Sequence of protein 1:
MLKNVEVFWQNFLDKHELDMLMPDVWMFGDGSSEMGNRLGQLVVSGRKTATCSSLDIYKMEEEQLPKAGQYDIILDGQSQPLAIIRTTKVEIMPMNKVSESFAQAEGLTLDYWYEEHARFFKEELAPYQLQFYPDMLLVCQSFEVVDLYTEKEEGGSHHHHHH

Residue-level contacts at the interface:
Residue S32 in protein 1 is in contact with residue Q78 in protein 2 (closest heavy-atom distance 3.5 Å).
Residue E157 in protein 1 contacts residue E62 in protein 2 (closest heavy-atom distance 2.6 Å).
Residue H120 in protein 1 is in contact with residue H166 in protein 2 (closest heavy-atom distance 3.3 Å).
Residue H166 in protein 1 is in contact with residue T51 in protein 2 (closest heavy-atom distance 2.8 Å).
Residue F123 in protein 1 is in contact with residue H166 in protein 2 (closest heavy-atom distance 3.7 Å).
Residue H166 in protein 1 is in contact with residue K48 in protein 2 (closest heavy-atom distance 2.9 Å).
Residue F28 in protein 1 contacts residue H166 in protein 2 (closest heavy-atom distance 3.2 Å).
Residue H163 in protein 1 interacts with residue Y58 in protein 2 (closest heavy-atom distance 3.4 Å).
Residue H166 in protein 1 is in contact with residue C52 in protein 2 (closest heavy-atom distance 3.0 Å).
Residue M1 in protein 1 contacts residue V25 in protein 2 (closest heavy-atom distance 3.1 Å).
Residue G31 in protein 1 is in contact with residue Q78 in protein 2 (closest heavy-atom distance 3.4 Å).
Residue C52 in protein 1 contacts residue H166 in protein 2 (closest heavy-atom distance 3.1 Å).
Residue H163 in protein 1 is in contact with residue E127 in protein 2 (closest heavy-atom distance 3.6 Å).
Residue H165 in protein 1 interacts with residue F28 in protein 2 (closest heavy-atom distance 3.5 Å).
Residue E127 in protein 1 is in contact with residue H164 in protein 2 (closest heavy-atom distance 3.1 Å).
Residue W26 in protein 1 interacts with residue H165 in protein 2 (closest heavy-atom distance 3.2 Å).
Residue G158 in protein 1 interacts with residue E62 in protein 2 (closest heavy-atom distance 2.9 Å).
Residue H164 in protein 1 contacts residue S53 in protein 2 (closest heavy-atom distance 3.6 Å).
Residue Y58 in protein 1 is in contact with residue H163 in protein 2 (closest heavy-atom distance 3.2 Å).
Residue G31 in protein 1 is in contact with residue S79 in protein 2 (closest heavy-atom distance 2.7 Å).
Residue H162 in protein 1 interacts with residue Y131 in protein 2 (closest heavy-atom distance 3.6 Å).
Residue H165 in protein 1 is in contact with residue G29 in protein 2 (closest heavy-atom distance 2.9 Å).
Residue E61 in protein 1 contacts residue H162 in protein 2 (closest heavy-atom distance 2.9 Å).
Residue S33 in protein 1 interacts with residue G31 in protein 2 (closest heavy-atom distance 3.0 Å).
Residue F28 in protein 1 interacts with residue H165 in protein 2 (closest heavy-atom distance 3.6 Å).
Residue F123 in protein 1 contacts residue H164 in protein 2 (closest heavy-atom distance 3.5 Å).
Residue T51 in protein 1 contacts residue H165 in protein 2 (closest heavy-atom distance 3.2 Å).
Residue I57 in protein 1 contacts residue H162 in protein 2 (closest heavy-atom distance 3.7 Å).
Residue E106 in protein 1 is in contact with residue H166 in protein 2 (closest heavy-atom distance 2.4 Å).
Residue G159 in protein 1 contacts residue K59 in protein 2 (closest heavy-atom distance 3.3 Å).
Residue M1 in protein 1 contacts residue M22 in protein 2 (closest heavy-atom distance 3.4 Å).
Residue L2 in protein 1 interacts with residue M22 in protein 2 (closest heavy-atom distance 3.0 Å).
Residue E127 in protein 1 is in contact with residue H162 in protein 2 (closest heavy-atom distance 3.7 Å).
Residue H164 in protein 1 interacts with residue E127 in protein 2 (closest heavy-atom distance 2.7 Å).
Residue M1 in protein 1 interacts with residue D24 in protein 2 (closest heavy-atom distance 3.7 Å).
Residue V25 in protein 1 contacts residue L2 in protein 2 (closest heavy-atom distance 3.4 Å).
Residue H164 in protein 1 is in contact with residue F123 in protein 2 (closest heavy-atom distance 3.5 Å).
Residue T51 in protein 1 contacts residue H166 in protein 2 (closest heavy-atom distance 2.9 Å).
Residue H165 in protein 1 interacts with residue W26 in protein 2 (closest heavy-atom distance 3.5 Å).
Residue H165 in protein 1 is in contact with residue C52 in protein 2 (closest heavy-atom distance 3.5 Å).
Residue K48 in protein 1 interacts with residue H166 in protein 2 (closest heavy-atom distance 2.7 Å).
Residue H164 in protein 1 interacts with residue D30 in protein 2 (closest heavy-atom distance 3.2 Å).
Residue E34 in protein 1 is in contact with residue S32 in protein 2 (closest heavy-atom distance 3.3 Å).
Residue H166 in protein 1 contacts residue H120 in protein 2 (closest heavy-atom distance 3.2 Å).
Residue H166 in protein 1 contacts residue F123 in protein 2 (closest heavy-atom distance 3.3 Å).
Residue E127 in protein 1 interacts with residue H163 in protein 2 (closest heavy-atom distance 3.6 Å).
Residue H166 in protein 1 contacts residue M35 in protein 2 (closest heavy-atom distance 3.5 Å).
Residue G159 in protein 1 is in contact with residue E63 in protein 2 (closest heavy-atom distance 3.4 Å).
Residue H164 in protein 1 is in contact with residue C52 in protein 2 (closest heavy-atom distance 3.5 Å).
Residue Y131 in protein 1 contacts residue H162 in protein 2 (closest heavy-atom distance 3.0 Å).
Residue G29 in protein 1 contacts residue H165 in protein 2 (closest heavy-atom distance 2.7 Å).
Residue H166 in protein 1 interacts with residue E106 in protein 2 (closest heavy-atom distance 3.3 Å).
Residue S160 in protein 1 is in contact with residue E63 in protein 2 (closest heavy-atom distance 3.0 Å).
Residue H163 in protein 1 contacts residue I57 in protein 2 (closest heavy-atom distance 3.2 Å).
Residue H164 in protein 1 contacts residue G29 in protein 2 (closest heavy-atom distance 3.6 Å).
Residue H165 in protein 1 contacts residue T51 in protein 2 (closest heavy-atom distance 3.1 Å).
Residue E63 in protein 1 interacts with residue H163 in protein 2 (closest heavy-atom distance 2.5 Å).
Residue S53 in protein 1 is in contact with residue H164 in protein 2 (closest heavy-atom distance 3.6 Å).
Residue H166 in protein 1 interacts with residue E119 in protein 2 (closest heavy-atom distance 2.8 Å).
Residue S33 in protein 1 is in contact with residue M27 in protein 2 (closest heavy-atom distance 3.7 Å).

Sequence of protein 2:
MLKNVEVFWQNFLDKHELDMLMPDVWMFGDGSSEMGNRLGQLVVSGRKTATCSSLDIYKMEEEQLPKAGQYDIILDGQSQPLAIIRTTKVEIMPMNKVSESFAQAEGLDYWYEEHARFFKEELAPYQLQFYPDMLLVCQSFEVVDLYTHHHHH

These two protein chains interact to form a complex.